Sequence of chain A:
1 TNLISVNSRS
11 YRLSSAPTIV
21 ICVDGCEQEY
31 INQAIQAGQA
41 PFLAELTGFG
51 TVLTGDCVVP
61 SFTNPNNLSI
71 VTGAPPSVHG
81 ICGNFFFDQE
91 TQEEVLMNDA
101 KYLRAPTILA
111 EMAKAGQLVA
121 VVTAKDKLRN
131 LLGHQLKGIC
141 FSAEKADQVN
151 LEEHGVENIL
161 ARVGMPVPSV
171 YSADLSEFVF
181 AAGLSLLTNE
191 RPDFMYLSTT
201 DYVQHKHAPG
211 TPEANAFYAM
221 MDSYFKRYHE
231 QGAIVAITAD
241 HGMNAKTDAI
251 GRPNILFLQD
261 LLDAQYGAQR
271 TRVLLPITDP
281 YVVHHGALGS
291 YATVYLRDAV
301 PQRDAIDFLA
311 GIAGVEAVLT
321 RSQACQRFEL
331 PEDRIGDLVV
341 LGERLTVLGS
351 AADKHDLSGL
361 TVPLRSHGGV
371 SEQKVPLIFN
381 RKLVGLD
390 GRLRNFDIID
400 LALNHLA

Sequence of chain B:
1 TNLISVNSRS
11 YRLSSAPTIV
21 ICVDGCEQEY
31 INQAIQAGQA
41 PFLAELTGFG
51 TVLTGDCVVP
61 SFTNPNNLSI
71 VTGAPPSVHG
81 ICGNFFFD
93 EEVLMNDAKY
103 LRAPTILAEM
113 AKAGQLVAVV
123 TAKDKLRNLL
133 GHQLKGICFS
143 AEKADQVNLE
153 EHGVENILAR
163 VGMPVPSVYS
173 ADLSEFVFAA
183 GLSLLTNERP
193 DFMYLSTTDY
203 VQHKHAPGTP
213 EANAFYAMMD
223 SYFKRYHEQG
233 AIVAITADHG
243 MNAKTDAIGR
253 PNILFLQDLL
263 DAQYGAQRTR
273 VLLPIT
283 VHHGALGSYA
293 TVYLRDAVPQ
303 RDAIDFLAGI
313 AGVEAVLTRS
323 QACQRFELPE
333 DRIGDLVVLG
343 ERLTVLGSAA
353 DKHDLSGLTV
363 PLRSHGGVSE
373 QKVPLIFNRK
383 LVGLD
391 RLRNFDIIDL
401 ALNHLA

The following describes two proteins that form a bound complex.

Residue-level contacts at the interface:
Residue I250 in chain A is in contact with residue V52 in chain B (closest heavy-atom distance 3.8 Å).
Residue V52 in chain A contacts residue I250 in chain B (closest heavy-atom distance 3.8 Å).
Residue P376 in chain A interacts with residue A249 in chain B (closest heavy-atom distance 4.2 Å).
Residue Q33 in chain A is in contact with residue A208 in chain B (closest heavy-atom distance 3.6 Å).
Residue Q28 in chain A contacts residue L345 in chain B (closest heavy-atom distance 3.5 Å).
Residue E343 in chain A contacts residue K374 in chain B (closest heavy-atom distance 3.8 Å).
Residue I31 in chain A is in contact with residue A249 in chain B (closest heavy-atom distance 3.6 Å).
Residue G251 in chain A contacts residue N32 in chain B (closest heavy-atom distance 3.4 Å).
Residue A249 in chain A contacts residue Q28 in chain B (closest heavy-atom distance 3.2 Å).
Residue P363 in chain A interacts with residue N32 in chain B (closest heavy-atom distance 3.5 Å).
Residue I35 in chain A is in contact with residue I250 in chain B (closest heavy-atom distance 3.9 Å).
Residue N32 in chain A interacts with residue T247 in chain B (closest heavy-atom distance 4.0 Å).
Residue R344 in chain A contacts residue E27 in chain B (closest heavy-atom distance 2.7 Å).
Residue Q36 in chain A interacts with residue P363 in chain B (closest heavy-atom distance 3.4 Å).
Residue R344 in chain A contacts residue K374 in chain B (closest heavy-atom distance 3.9 Å).
Residue K374 in chain A is in contact with residue L345 in chain B (closest heavy-atom distance 4.2 Å).
Residue T247 in chain A is in contact with residue E29 in chain B (closest heavy-atom distance 4.0 Å).
Residue N32 in chain A is in contact with residue I250 in chain B (closest heavy-atom distance 3.8 Å).
Residue A208 in chain A interacts with residue Q33 in chain B (closest heavy-atom distance 3.6 Å).
Residue G210 in chain A interacts with residue G210 in chain B (closest heavy-atom distance 3.7 Å).
Residue V52 in chain A contacts residue D248 in chain B (closest heavy-atom distance 3.9 Å).
Residue K374 in chain A is in contact with residue R344 in chain B (closest heavy-atom distance 3.9 Å).
Residue R344 in chain A interacts with residue R344 in chain B (closest heavy-atom distance 4.1 Å).
Residue D248 in chain A contacts residue N32 in chain B (closest heavy-atom distance 4.1 Å).
Residue Q28 in chain A interacts with residue D248 in chain B (closest heavy-atom distance 3.6 Å).
Residue E29 in chain A contacts residue T247 in chain B (closest heavy-atom distance 4.3 Å).
Residue R252 in chain A interacts with residue V52 in chain B (closest heavy-atom distance 3.0 Å).
Residue P363 in chain A interacts with residue Q36 in chain B (closest heavy-atom distance 3.9 Å).
Residue N32 in chain A interacts with residue G251 in chain B (closest heavy-atom distance 3.4 Å).
Residue E29 in chain A is in contact with residue R365 in chain B (closest heavy-atom distance 3.9 Å).
Residue N244 in chain A is in contact with residue R344 in chain B (closest heavy-atom distance 4.2 Å).
Residue E27 in chain A interacts with residue R344 in chain B (closest heavy-atom distance 2.8 Å).
Residue A249 in chain A contacts residue P376 in chain B (closest heavy-atom distance 4.1 Å).
Residue A249 in chain A contacts residue N32 in chain B (closest heavy-atom distance 3.1 Å).
Residue T211 in chain A is in contact with residue Q33 in chain B (closest heavy-atom distance 3.8 Å).
Residue N32 in chain A is in contact with residue A249 in chain B (closest heavy-atom distance 3.1 Å).
Residue A249 in chain A is in contact with residue I31 in chain B (closest heavy-atom distance 3.4 Å).
Residue G210 in chain A interacts with residue T211 in chain B (closest heavy-atom distance 4.3 Å).
Residue Q33 in chain A contacts residue T211 in chain B (closest heavy-atom distance 3.7 Å).
Residue S371 in chain A is in contact with residue R344 in chain B (closest heavy-atom distance 3.0 Å).
Residue D248 in chain A interacts with residue Q28 in chain B (closest heavy-atom distance 3.6 Å).
Residue I250 in chain A is in contact with residue N32 in chain B (closest heavy-atom distance 3.8 Å).
Residue R344 in chain A contacts residue N244 in chain B (closest heavy-atom distance 4.0 Å).
Residue T54 in chain A contacts residue D248 in chain B (closest heavy-atom distance 3.9 Å).
Residue A208 in chain A is in contact with residue E29 in chain B (closest heavy-atom distance 4.3 Å).
Residue I250 in chain A interacts with residue I35 in chain B (closest heavy-atom distance 4.1 Å).
Residue A245 in chain A contacts residue E29 in chain B (closest heavy-atom distance 3.5 Å).
Residue E29 in chain A contacts residue A208 in chain B (closest heavy-atom distance 4.0 Å).
Residue P209 in chain A contacts residue P209 in chain B (closest heavy-atom distance 3.8 Å).
Residue Q28 in chain A is in contact with residue A249 in chain B (closest heavy-atom distance 3.5 Å).
Residue D248 in chain A interacts with residue T54 in chain B (closest heavy-atom distance 3.7 Å).
Residue I250 in chain A interacts with residue T47 in chain B (closest heavy-atom distance 3.9 Å).
Residue V52 in chain A interacts with residue R252 in chain B (closest heavy-atom distance 2.8 Å).
Residue N32 in chain A interacts with residue P363 in chain B (closest heavy-atom distance 3.6 Å).
Residue L345 in chain A interacts with residue Q28 in chain B (closest heavy-atom distance 3.8 Å).
Residue T247 in chain A is in contact with residue N32 in chain B (closest heavy-atom distance 3.9 Å).
Residue E29 in chain A is in contact with residue A245 in chain B (closest heavy-atom distance 3.8 Å).
Residue L345 in chain A interacts with residue K374 in chain B (closest heavy-atom distance 4.1 Å).
Residue R344 in chain A interacts with residue S371 in chain B (closest heavy-atom distance 3.1 Å).
Residue K374 in chain A is in contact with residue E343 in chain B (closest heavy-atom distance 3.9 Å).